This data describes a binding interaction between two proteins.

Sequence of protein 1:
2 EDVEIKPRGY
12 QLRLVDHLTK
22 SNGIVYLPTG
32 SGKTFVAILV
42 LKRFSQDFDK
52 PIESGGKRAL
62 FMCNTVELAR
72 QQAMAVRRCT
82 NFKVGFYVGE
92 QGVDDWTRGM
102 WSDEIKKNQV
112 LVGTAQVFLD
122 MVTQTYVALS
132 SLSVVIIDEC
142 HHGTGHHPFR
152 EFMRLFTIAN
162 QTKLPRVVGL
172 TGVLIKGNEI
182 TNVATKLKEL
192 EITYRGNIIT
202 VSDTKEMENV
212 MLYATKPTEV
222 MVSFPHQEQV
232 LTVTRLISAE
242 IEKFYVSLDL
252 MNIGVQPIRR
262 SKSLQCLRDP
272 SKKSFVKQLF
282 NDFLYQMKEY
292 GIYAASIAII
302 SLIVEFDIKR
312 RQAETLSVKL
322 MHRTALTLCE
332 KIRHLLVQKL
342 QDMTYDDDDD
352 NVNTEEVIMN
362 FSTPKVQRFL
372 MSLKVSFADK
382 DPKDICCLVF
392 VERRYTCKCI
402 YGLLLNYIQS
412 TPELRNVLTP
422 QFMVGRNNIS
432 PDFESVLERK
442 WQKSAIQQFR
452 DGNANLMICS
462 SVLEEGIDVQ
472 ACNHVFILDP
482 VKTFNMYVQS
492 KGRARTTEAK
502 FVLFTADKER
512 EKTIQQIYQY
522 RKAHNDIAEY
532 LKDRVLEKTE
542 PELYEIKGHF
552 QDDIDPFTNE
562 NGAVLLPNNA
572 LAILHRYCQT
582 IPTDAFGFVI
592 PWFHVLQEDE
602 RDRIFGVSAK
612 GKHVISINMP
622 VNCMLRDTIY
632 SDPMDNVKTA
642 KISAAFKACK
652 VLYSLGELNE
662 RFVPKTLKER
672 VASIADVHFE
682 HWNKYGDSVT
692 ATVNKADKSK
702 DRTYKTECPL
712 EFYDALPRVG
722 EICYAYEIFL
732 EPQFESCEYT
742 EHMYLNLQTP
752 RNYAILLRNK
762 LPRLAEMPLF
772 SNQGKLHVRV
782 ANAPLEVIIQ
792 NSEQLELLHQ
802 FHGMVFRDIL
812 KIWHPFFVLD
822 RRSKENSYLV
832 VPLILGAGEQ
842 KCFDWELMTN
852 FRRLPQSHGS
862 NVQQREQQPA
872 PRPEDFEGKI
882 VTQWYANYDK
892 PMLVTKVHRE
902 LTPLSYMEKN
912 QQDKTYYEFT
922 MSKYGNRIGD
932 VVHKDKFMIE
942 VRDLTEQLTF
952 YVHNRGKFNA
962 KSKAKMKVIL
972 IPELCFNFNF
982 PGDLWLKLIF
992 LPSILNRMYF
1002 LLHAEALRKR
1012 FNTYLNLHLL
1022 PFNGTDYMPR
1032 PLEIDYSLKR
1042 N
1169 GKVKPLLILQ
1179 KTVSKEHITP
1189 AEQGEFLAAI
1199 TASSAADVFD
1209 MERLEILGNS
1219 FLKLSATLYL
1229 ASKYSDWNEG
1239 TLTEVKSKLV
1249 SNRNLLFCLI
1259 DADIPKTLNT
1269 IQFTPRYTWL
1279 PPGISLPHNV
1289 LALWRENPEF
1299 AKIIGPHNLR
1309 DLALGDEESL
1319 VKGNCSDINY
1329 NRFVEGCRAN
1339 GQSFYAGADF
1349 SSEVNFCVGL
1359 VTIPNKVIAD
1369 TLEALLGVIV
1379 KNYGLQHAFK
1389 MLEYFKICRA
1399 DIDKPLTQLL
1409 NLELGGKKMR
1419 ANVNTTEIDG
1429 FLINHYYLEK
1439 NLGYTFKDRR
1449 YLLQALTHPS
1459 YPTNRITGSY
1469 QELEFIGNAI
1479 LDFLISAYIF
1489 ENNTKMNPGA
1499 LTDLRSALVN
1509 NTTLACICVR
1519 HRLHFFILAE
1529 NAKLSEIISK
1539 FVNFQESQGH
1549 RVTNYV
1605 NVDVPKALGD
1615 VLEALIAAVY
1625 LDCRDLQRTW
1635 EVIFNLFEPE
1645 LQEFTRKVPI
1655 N

Sequence of protein 2:
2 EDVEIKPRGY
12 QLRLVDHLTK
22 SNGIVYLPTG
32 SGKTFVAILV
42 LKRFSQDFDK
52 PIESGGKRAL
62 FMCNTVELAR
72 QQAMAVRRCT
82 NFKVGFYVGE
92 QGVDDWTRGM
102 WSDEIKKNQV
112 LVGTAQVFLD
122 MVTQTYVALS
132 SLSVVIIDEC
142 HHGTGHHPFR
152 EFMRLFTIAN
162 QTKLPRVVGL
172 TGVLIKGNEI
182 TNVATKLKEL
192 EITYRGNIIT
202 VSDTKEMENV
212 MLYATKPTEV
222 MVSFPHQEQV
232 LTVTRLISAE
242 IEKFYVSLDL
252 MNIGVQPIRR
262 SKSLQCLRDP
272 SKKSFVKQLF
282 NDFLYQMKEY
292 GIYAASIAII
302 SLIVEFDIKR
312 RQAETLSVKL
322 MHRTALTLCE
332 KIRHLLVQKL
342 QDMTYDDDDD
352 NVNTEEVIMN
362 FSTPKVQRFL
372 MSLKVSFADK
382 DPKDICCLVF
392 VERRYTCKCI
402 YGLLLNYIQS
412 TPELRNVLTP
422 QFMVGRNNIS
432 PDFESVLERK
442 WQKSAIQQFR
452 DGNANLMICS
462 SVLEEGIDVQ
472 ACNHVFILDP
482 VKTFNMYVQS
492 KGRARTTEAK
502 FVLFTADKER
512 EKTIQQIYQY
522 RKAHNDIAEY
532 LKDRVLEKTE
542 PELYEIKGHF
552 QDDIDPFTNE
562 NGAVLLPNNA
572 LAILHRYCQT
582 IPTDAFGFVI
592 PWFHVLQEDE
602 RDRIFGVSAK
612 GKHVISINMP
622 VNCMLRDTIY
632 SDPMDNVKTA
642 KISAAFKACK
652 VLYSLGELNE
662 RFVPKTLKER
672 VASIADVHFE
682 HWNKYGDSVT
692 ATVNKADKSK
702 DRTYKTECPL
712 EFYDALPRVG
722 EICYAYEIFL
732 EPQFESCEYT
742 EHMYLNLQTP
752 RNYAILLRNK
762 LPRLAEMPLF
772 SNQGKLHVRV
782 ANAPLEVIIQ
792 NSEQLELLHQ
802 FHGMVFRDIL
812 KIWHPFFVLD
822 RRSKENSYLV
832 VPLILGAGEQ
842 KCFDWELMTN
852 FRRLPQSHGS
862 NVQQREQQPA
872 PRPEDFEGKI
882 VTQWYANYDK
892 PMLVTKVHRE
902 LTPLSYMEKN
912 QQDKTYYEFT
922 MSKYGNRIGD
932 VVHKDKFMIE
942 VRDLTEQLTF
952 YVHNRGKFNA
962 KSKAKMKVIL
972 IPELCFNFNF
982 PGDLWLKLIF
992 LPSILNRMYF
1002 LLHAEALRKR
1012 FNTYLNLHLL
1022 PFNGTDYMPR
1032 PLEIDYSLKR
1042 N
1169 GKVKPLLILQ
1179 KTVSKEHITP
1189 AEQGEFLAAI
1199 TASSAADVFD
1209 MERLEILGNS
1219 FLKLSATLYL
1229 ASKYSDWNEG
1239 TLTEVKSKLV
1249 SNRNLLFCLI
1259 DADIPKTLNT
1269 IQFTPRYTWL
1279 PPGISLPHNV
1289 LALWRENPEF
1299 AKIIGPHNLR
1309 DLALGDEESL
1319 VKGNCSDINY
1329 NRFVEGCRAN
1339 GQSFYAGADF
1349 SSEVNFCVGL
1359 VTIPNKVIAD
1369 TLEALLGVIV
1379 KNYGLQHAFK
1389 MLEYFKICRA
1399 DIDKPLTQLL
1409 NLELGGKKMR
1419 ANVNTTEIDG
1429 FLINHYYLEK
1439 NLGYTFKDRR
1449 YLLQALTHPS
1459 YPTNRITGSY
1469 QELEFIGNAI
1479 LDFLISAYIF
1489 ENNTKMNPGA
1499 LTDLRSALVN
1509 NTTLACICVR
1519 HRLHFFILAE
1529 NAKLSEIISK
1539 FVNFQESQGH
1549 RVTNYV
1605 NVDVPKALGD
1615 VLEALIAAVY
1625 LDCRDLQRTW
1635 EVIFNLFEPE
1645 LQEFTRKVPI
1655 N

Residue-level contacts at the interface:
Residue L213 in protein 2 contacts residue E1333 in protein 1 (closest heavy-atom distance 3.1 Å).
Residue D382 in protein 2 contacts residue Y1275 in protein 1 (closest heavy-atom distance 3.4 Å).
Residue E1333 in protein 2 contacts residue R9 in protein 1 (closest heavy-atom distance 3.2 Å).
Residue D1309 in protein 2 contacts residue T498 in protein 1 (closest heavy-atom distance 3.7 Å).
Residue R496 in protein 2 interacts with residue R1330 in protein 1 (closest heavy-atom distance 3.2 Å).
Residue D385 in protein 2 interacts with residue P816 in protein 1 (closest heavy-atom distance 3.2 Å).
Residue K812 in protein 2 is in contact with residue D380 in protein 1 (closest heavy-atom distance 3.5 Å).
Residue K891 in protein 2 contacts residue E414 in protein 1 (closest heavy-atom distance 3.6 Å).
Residue A215 in protein 2 is in contact with residue R1330 in protein 1 (closest heavy-atom distance 3.2 Å).
Residue D385 in protein 2 interacts with residue H815 in protein 1 (closest heavy-atom distance 3.6 Å).
Residue D1309 in protein 2 is in contact with residue T497 in protein 1 (closest heavy-atom distance 2.6 Å).
Residue K924 in protein 2 contacts residue E357 in protein 1 (closest heavy-atom distance 3.5 Å).
Residue M212 in protein 2 interacts with residue R1330 in protein 1 (closest heavy-atom distance 3.2 Å).
Residue N474 in protein 2 contacts residue R1308 in protein 1 (closest heavy-atom distance 3.6 Å).
Residue H815 in protein 2 is in contact with residue D385 in protein 1 (closest heavy-atom distance 3.6 Å).
Residue R1330 in protein 2 interacts with residue T216 in protein 1 (closest heavy-atom distance 2.6 Å).
Residue E357 in protein 2 contacts residue K924 in protein 1 (closest heavy-atom distance 3.4 Å).
Residue Q1340 in protein 2 is in contact with residue C80 in protein 1 (closest heavy-atom distance 3.4 Å).
Residue R1336 in protein 2 contacts residue V4 in protein 1 (closest heavy-atom distance 3.4 Å).
Residue N888 in protein 2 contacts residue K375 in protein 1 (closest heavy-atom distance 3.2 Å).
Residue Y1275 in protein 2 interacts with residue D382 in protein 1 (closest heavy-atom distance 3.4 Å).
Residue E1333 in protein 2 interacts with residue L213 in protein 1 (closest heavy-atom distance 3.1 Å).
Residue T498 in protein 2 is in contact with residue D1309 in protein 1 (closest heavy-atom distance 3.7 Å).
Residue R1336 in protein 2 contacts residue D3 in protein 1 (closest heavy-atom distance 2.9 Å).
Residue F1342 in protein 2 contacts residue R451 in protein 1 (closest heavy-atom distance 3.5 Å).
Residue F1342 in protein 2 interacts with residue D469 in protein 1 (closest heavy-atom distance 3.2 Å).
Residue E1351 in protein 2 is in contact with residue K384 in protein 1 (closest heavy-atom distance 3.6 Å).
Residue Q1340 in protein 2 contacts residue R79 in protein 1 (closest heavy-atom distance 2.6 Å).
Residue T497 in protein 2 is in contact with residue D1309 in protein 1 (closest heavy-atom distance 2.6 Å).
Residue R1330 in protein 2 is in contact with residue M212 in protein 1 (closest heavy-atom distance 3.2 Å).
Residue Y1343 in protein 2 is in contact with residue R451 in protein 1 (closest heavy-atom distance 3.0 Å).
Residue H815 in protein 2 contacts residue D382 in protein 1 (closest heavy-atom distance 3.6 Å).
Residue V4 in protein 2 interacts with residue R1336 in protein 1 (closest heavy-atom distance 3.4 Å).
Residue D3 in protein 2 is in contact with residue R1336 in protein 1 (closest heavy-atom distance 3.0 Å).
Residue R9 in protein 2 interacts with residue E1333 in protein 1 (closest heavy-atom distance 3.3 Å).
Residue R1308 in protein 2 is in contact with residue N474 in protein 1 (closest heavy-atom distance 3.6 Å).
Residue K375 in protein 2 contacts residue N888 in protein 1 (closest heavy-atom distance 3.2 Å).
Residue E414 in protein 2 interacts with residue K891 in protein 1 (closest heavy-atom distance 3.6 Å).
Residue C80 in protein 2 is in contact with residue Q1340 in protein 1 (closest heavy-atom distance 3.4 Å).
Residue R1330 in protein 2 is in contact with residue R496 in protein 1 (closest heavy-atom distance 3.2 Å).
Residue D469 in protein 2 is in contact with residue F1342 in protein 1 (closest heavy-atom distance 3.2 Å).
Residue D380 in protein 2 is in contact with residue K891 in protein 1 (closest heavy-atom distance 2.8 Å).
Residue T498 in protein 2 contacts residue R1330 in protein 1 (closest heavy-atom distance 2.8 Å).
Residue R451 in protein 2 contacts residue Y1343 in protein 1 (closest heavy-atom distance 3.0 Å).
Residue T216 in protein 2 is in contact with residue R1330 in protein 1 (closest heavy-atom distance 2.6 Å).
Residue D382 in protein 2 interacts with residue H815 in protein 1 (closest heavy-atom distance 3.6 Å).
Residue R79 in protein 2 is in contact with residue Q1340 in protein 1 (closest heavy-atom distance 2.6 Å).
Residue D380 in protein 2 is in contact with residue K812 in protein 1 (closest heavy-atom distance 3.5 Å).
Residue R1330 in protein 2 is in contact with residue T498 in protein 1 (closest heavy-atom distance 2.8 Å).
Residue K384 in protein 2 interacts with residue R1308 in protein 1 (closest heavy-atom distance 3.2 Å).
Residue R79 in protein 2 is in contact with residue S1341 in protein 1 (closest heavy-atom distance 2.9 Å).
Residue R1308 in protein 2 contacts residue K384 in protein 1 (closest heavy-atom distance 3.2 Å).
Residue P816 in protein 2 interacts with residue D385 in protein 1 (closest heavy-atom distance 3.2 Å).
Residue E1297 in protein 2 contacts residue V4 in protein 1 (closest heavy-atom distance 3.5 Å).
Residue S1341 in protein 2 interacts with residue R79 in protein 1 (closest heavy-atom distance 2.9 Å).
Residue R1330 in protein 2 interacts with residue A215 in protein 1 (closest heavy-atom distance 3.2 Å).
Residue R451 in protein 2 interacts with residue F1342 in protein 1 (closest heavy-atom distance 3.6 Å).
Residue K384 in protein 2 contacts residue E1351 in protein 1 (closest heavy-atom distance 3.6 Å).
Residue V4 in protein 2 contacts residue E1297 in protein 1 (closest heavy-atom distance 3.5 Å).
Residue K891 in protein 2 interacts with residue D380 in protein 1 (closest heavy-atom distance 2.8 Å).